Sequence of protein 2:
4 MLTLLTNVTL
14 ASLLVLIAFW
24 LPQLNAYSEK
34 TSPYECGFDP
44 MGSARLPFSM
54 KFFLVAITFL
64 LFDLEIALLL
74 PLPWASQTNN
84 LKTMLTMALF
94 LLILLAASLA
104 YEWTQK

Contacts between the two chains:
Residue M44 in protein 2 interacts with residue N95 in protein 1 (closest heavy-atom distance 4.2 Å).
Residue D42 in protein 2 is in contact with residue Q99 in protein 1 (closest heavy-atom distance 4.8 Å).
Residue D42 in protein 2 is in contact with residue R100 in protein 1 (closest heavy-atom distance 5.0 Å).
Residue M44 in protein 2 interacts with residue V96 in protein 1 (closest heavy-atom distance 3.8 Å).

Sequence of protein 1:
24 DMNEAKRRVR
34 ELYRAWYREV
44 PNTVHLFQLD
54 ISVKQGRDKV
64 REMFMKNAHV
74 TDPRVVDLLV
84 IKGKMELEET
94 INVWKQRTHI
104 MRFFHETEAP

These two protein chains interact to form a complex.